Sequence of chain B:
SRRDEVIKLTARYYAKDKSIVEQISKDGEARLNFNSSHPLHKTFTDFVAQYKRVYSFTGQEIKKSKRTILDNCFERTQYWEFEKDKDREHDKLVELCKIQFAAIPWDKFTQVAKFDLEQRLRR

Sequence of chain A:
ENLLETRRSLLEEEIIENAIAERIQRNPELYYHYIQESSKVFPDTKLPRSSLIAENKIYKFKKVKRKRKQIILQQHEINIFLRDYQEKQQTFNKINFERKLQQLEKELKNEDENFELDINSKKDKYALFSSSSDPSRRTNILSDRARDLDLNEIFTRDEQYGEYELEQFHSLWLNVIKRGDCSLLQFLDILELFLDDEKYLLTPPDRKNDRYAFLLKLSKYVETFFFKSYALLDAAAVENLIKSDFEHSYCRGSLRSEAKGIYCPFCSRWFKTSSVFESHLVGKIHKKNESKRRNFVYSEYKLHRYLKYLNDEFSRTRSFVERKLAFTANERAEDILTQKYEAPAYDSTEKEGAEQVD

This data describes a binding interaction between two proteins.

Interface contacts:
Residue K128 in chain A is in contact with residue Y17 in chain B (closest heavy-atom distance 3.6 Å).
Residue I34 in chain A contacts residue C79 in chain B (closest heavy-atom distance 3.2 Å).
Residue Y99 in chain A contacts residue I75 in chain B (closest heavy-atom distance 3.4 Å).
Residue I72 in chain A is in contact with residue F80 in chain B (closest heavy-atom distance 3.5 Å).
Residue I72 in chain A is in contact with residue T83 in chain B (closest heavy-atom distance 3.2 Å).
Residue F75 in chain A is in contact with residue K90 in chain B (closest heavy-atom distance 3.7 Å).
Residue A35 in chain A contacts residue T83 in chain B (closest heavy-atom distance 2.5 Å).
Residue N32 in chain A is in contact with residue W86 in chain B (closest heavy-atom distance 3.5 Å).
Residue L17 in chain A is in contact with residue Y61 in chain B (closest heavy-atom distance 3.1 Å).
Residue D265 in chain A is in contact with residue K72 in chain B (closest heavy-atom distance 3.6 Å).
Residue L136 in chain A contacts residue E9 in chain B (closest heavy-atom distance 3.3 Å).
Residue I38 in chain A is in contact with residue F80 in chain B (closest heavy-atom distance 3.6 Å).
Residue D140 in chain A interacts with residue R6 in chain B (closest heavy-atom distance 2.9 Å).
Residue E18 in chain A is in contact with residue K12 in chain B (closest heavy-atom distance 3.0 Å).
Residue R20 in chain A contacts residue V60 in chain B (closest heavy-atom distance 3.4 Å).
Residue E31 in chain A interacts with residue R82 in chain B (closest heavy-atom distance 3.6 Å).
Residue L24 in chain A contacts residue F63 in chain B (closest heavy-atom distance 3.3 Å).
Residue F125 in chain A interacts with residue K20 in chain B (closest heavy-atom distance 3.5 Å).
Residue Q103 in chain A interacts with residue K69 in chain B (closest heavy-atom distance 3.6 Å).
Residue L264 in chain A is in contact with residue K72 in chain B (closest heavy-atom distance 3.2 Å).
Residue R20 in chain A is in contact with residue T64 in chain B (closest heavy-atom distance 3.2 Å).
Residue N32 in chain A contacts residue R82 in chain B (closest heavy-atom distance 3.1 Å).
Residue Q39 in chain A is in contact with residue E87 in chain B (closest heavy-atom distance 2.9 Å).
Residue Y45 in chain A interacts with residue D77 in chain B (closest heavy-atom distance 2.8 Å).
Residue L263 in chain A interacts with residue K72 in chain B (closest heavy-atom distance 3.3 Å).
Residue F75 in chain A is in contact with residue E87 in chain B (closest heavy-atom distance 3.1 Å).
Residue A268 in chain A contacts residue R73 in chain B (closest heavy-atom distance 3.3 Å).
Residue L96 in chain A contacts residue I75 in chain B (closest heavy-atom distance 3.7 Å).
Residue L263 in chain A contacts residue L76 in chain B (closest heavy-atom distance 3.3 Å).
Residue N107 in chain A contacts residue I68 in chain B (closest heavy-atom distance 2.9 Å).
Residue N110 in chain A interacts with residue G65 in chain B (closest heavy-atom distance 3.6 Å).
Residue N110 in chain A contacts residue Q66 in chain B (closest heavy-atom distance 3.3 Å).
Residue A35 in chain A contacts residue C79 in chain B (closest heavy-atom distance 3.4 Å).
Residue K77 in chain A interacts with residue E87 in chain B (closest heavy-atom distance 2.8 Å).
Residue L129 in chain A contacts residue I24 in chain B (closest heavy-atom distance 3.4 Å).
Residue F125 in chain A contacts residue Y17 in chain B (closest heavy-atom distance 3.5 Å).
Residue E36 in chain A interacts with residue W86 in chain B (closest heavy-atom distance 3.5 Å).
Residue R21 in chain A is in contact with residue F53 in chain B (closest heavy-atom distance 3.6 Å).
Residue N110 in chain A contacts residue T64 in chain B (closest heavy-atom distance 3.2 Å).
Residue N110 in chain A contacts residue F63 in chain B (closest heavy-atom distance 2.9 Å).
Residue L129 in chain A interacts with residue Y17 in chain B (closest heavy-atom distance 3.2 Å).
Residue A262 in chain A contacts residue K72 in chain B (closest heavy-atom distance 2.9 Å).
Residue Q103 in chain A interacts with residue I68 in chain B (closest heavy-atom distance 2.6 Å).
Residue E133 in chain A interacts with residue E34 in chain B (closest heavy-atom distance 3.7 Å).
Residue L136 in chain A is in contact with residue V10 in chain B (closest heavy-atom distance 3.6 Å).
Residue E31 in chain A is in contact with residue C79 in chain B (closest heavy-atom distance 3.6 Å).
Residue E144 in chain A interacts with residue S4 in chain B (closest heavy-atom distance 3.1 Å).
Residue N93 in chain A is in contact with residue K72 in chain B (closest heavy-atom distance 3.2 Å).
Residue E18 in chain A contacts residue Y57 in chain B (closest heavy-atom distance 3.0 Å).
Residue K137 in chain A is in contact with residue R36 in chain B (closest heavy-atom distance 3.1 Å).
Residue N107 in chain A contacts residue E67 in chain B (closest heavy-atom distance 3.0 Å).
Residue F106 in chain A contacts residue F63 in chain B (closest heavy-atom distance 3.0 Å).
Residue Y48 in chain A interacts with residue L76 in chain B (closest heavy-atom distance 3.5 Å).
Residue Q103 in chain A contacts residue K70 in chain B (closest heavy-atom distance 3.0 Å).
Residue I72 in chain A interacts with residue Q84 in chain B (closest heavy-atom distance 3.6 Å).
Residue I38 in chain A interacts with residue T83 in chain B (closest heavy-atom distance 3.6 Å).
Residue Q39 in chain A contacts residue W86 in chain B (closest heavy-atom distance 3.2 Å).
Residue R21 in chain A is in contact with residue Q56 in chain B (closest heavy-atom distance 2.8 Å).
Residue Q39 in chain A contacts residue T83 in chain B (closest heavy-atom distance 3.2 Å).
Residue E133 in chain A contacts residue T14 in chain B (closest heavy-atom distance 3.3 Å).